Sequence of protein 2:
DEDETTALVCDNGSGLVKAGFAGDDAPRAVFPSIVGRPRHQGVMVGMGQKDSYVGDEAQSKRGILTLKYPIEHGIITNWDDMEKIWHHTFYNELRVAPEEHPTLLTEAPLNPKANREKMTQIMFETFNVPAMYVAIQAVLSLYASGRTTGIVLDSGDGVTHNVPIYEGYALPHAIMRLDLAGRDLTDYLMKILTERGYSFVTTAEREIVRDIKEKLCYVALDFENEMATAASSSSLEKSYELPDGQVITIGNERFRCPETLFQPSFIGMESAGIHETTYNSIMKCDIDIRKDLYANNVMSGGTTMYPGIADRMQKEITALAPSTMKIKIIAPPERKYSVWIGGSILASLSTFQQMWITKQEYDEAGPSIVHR

Sequence of protein 1:
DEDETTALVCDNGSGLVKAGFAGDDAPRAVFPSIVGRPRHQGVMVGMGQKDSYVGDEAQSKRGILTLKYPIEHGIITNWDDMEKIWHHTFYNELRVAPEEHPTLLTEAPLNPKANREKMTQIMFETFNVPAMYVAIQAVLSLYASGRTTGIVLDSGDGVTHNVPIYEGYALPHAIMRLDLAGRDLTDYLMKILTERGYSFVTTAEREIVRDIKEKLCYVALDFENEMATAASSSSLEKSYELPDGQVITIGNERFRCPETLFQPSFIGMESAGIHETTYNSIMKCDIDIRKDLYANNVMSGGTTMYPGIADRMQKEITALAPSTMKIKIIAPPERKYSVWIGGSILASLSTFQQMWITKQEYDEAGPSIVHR

These two protein chains interact to form a complex.

Residue-level contacts at the interface:
Residue E270 in protein 1 interacts with residue R39 in protein 2 (closest heavy-atom distance 3.2 Å).
Residue H173 in protein 1 is in contact with residue G268 in protein 2 (closest heavy-atom distance 4.1 Å).
Residue E270 in protein 1 is in contact with residue G63 in protein 2 (closest heavy-atom distance 4.2 Å).
Residue H173 in protein 1 contacts residue I267 in protein 2 (closest heavy-atom distance 4.6 Å).